These two protein chains interact to form a complex.

Sequence of protein 2:
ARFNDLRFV

Sequence of protein 1:
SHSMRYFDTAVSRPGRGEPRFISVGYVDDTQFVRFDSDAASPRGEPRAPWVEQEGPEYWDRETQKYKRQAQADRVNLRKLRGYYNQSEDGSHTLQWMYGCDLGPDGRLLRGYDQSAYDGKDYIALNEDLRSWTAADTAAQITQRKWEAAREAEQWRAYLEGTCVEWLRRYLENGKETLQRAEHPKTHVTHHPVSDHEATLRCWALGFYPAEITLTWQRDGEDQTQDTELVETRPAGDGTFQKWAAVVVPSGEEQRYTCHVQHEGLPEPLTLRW

Contacts between the two chains:
Residue D9 in protein 1 interacts with residue R7 in protein 2 (closest heavy-atom distance 2.9 Å).
Residue W147 in protein 1 is in contact with residue V9 in protein 2 (closest heavy-atom distance 4.4 Å).
Residue Q70 in protein 1 interacts with residue R7 in protein 2 (closest heavy-atom distance 3.0 Å).
Residue Q70 in protein 1 is in contact with residue L6 in protein 2 (closest heavy-atom distance 3.1 Å).
Residue A73 in protein 1 contacts residue L6 in protein 2 (closest heavy-atom distance 4.6 Å).
Residue K80 in protein 1 interacts with residue V9 in protein 2 (closest heavy-atom distance 3.8 Å).
Residue W147 in protein 1 is in contact with residue R7 in protein 2 (closest heavy-atom distance 4.6 Å).
Residue W97 in protein 1 interacts with residue V9 in protein 2 (closest heavy-atom distance 3.9 Å).
Residue Y159 in protein 1 contacts residue F3 in protein 2 (closest heavy-atom distance 3.6 Å).
Residue N77 in protein 1 contacts residue R7 in protein 2 (closest heavy-atom distance 3.0 Å).
Residue Y159 in protein 1 is in contact with residue R2 in protein 2 (closest heavy-atom distance 3.9 Å).
Residue K66 in protein 1 is in contact with residue R2 in protein 2 (closest heavy-atom distance 2.8 Å).
Residue Y99 in protein 1 contacts residue R7 in protein 2 (closest heavy-atom distance 3.5 Å).
Residue Y123 in protein 1 is in contact with residue V9 in protein 2 (closest heavy-atom distance 4.1 Å).
Residue W147 in protein 1 interacts with residue F8 in protein 2 (closest heavy-atom distance 2.8 Å).
Residue K146 in protein 1 interacts with residue F8 in protein 2 (closest heavy-atom distance 4.1 Å).
Residue I142 in protein 1 interacts with residue V9 in protein 2 (closest heavy-atom distance 4.9 Å).
Residue F22 in protein 1 interacts with residue R7 in protein 2 (closest heavy-atom distance 4.7 Å).
Residue Y99 in protein 1 contacts residue R2 in protein 2 (closest heavy-atom distance 3.3 Å).
Residue E63 in protein 1 is in contact with residue R2 in protein 2 (closest heavy-atom distance 3.1 Å).
Residue Q70 in protein 1 is in contact with residue D5 in protein 2 (closest heavy-atom distance 4.0 Å).
Residue Y84 in protein 1 contacts residue V9 in protein 2 (closest heavy-atom distance 2.7 Å).
Residue W97 in protein 1 interacts with residue R7 in protein 2 (closest heavy-atom distance 3.0 Å).
Residue T143 in protein 1 is in contact with residue F8 in protein 2 (closest heavy-atom distance 4.6 Å).
Residue F22 in protein 1 interacts with residue R2 in protein 2 (closest heavy-atom distance 4.6 Å).
Residue Y159 in protein 1 is in contact with residue N4 in protein 2 (closest heavy-atom distance 5.0 Å).
Residue K66 in protein 1 interacts with residue L6 in protein 2 (closest heavy-atom distance 4.5 Å).
Residue N77 in protein 1 interacts with residue F8 in protein 2 (closest heavy-atom distance 3.2 Å).
Residue W156 in protein 1 contacts residue R7 in protein 2 (closest heavy-atom distance 4.0 Å).
Residue Y59 in protein 1 is in contact with residue A1 in protein 2 (closest heavy-atom distance 4.1 Å).
Residue Q155 in protein 1 interacts with residue D5 in protein 2 (closest heavy-atom distance 2.8 Å).
Residue K146 in protein 1 is in contact with residue V9 in protein 2 (closest heavy-atom distance 3.1 Å).
Residue K66 in protein 1 contacts residue N4 in protein 2 (closest heavy-atom distance 4.0 Å).
Residue E152 in protein 1 interacts with residue L6 in protein 2 (closest heavy-atom distance 4.5 Å).
Residue D74 in protein 1 interacts with residue R7 in protein 2 (closest heavy-atom distance 3.9 Å).
Residue D9 in protein 1 contacts residue R2 in protein 2 (closest heavy-atom distance 2.6 Å).
Residue N77 in protein 1 is in contact with residue V9 in protein 2 (closest heavy-atom distance 2.9 Å).
Residue Y7 in protein 1 is in contact with residue R2 in protein 2 (closest heavy-atom distance 3.4 Å).
Residue K66 in protein 1 interacts with residue F3 in protein 2 (closest heavy-atom distance 3.6 Å).
Residue T143 in protein 1 is in contact with residue V9 in protein 2 (closest heavy-atom distance 2.7 Å).
Residue Y7 in protein 1 contacts residue A1 in protein 2 (closest heavy-atom distance 2.8 Å).
Residue R69 in protein 1 interacts with residue L6 in protein 2 (closest heavy-atom distance 3.5 Å).
Residue Q155 in protein 1 is in contact with residue F3 in protein 2 (closest heavy-atom distance 3.8 Å).
Residue F33 in protein 1 is in contact with residue A1 in protein 2 (closest heavy-atom distance 4.5 Å).
Residue W167 in protein 1 interacts with residue A1 in protein 2 (closest heavy-atom distance 3.5 Å).
Residue Y171 in protein 1 is in contact with residue A1 in protein 2 (closest heavy-atom distance 2.7 Å).
Residue A73 in protein 1 contacts residue R7 in protein 2 (closest heavy-atom distance 4.2 Å).
Residue K66 in protein 1 is in contact with residue A1 in protein 2 (closest heavy-atom distance 4.2 Å).
Residue Y67 in protein 1 interacts with residue R2 in protein 2 (closest heavy-atom distance 3.3 Å).
Residue L81 in protein 1 interacts with residue V9 in protein 2 (closest heavy-atom distance 3.7 Å).
Residue E63 in protein 1 is in contact with residue A1 in protein 2 (closest heavy-atom distance 3.8 Å).
Residue Y159 in protein 1 is in contact with residue A1 in protein 2 (closest heavy-atom distance 2.8 Å).
Residue V76 in protein 1 contacts residue F8 in protein 2 (closest heavy-atom distance 4.3 Å).
Residue M5 in protein 1 interacts with residue A1 in protein 2 (closest heavy-atom distance 4.0 Å).
Residue Q70 in protein 1 contacts residue R2 in protein 2 (closest heavy-atom distance 4.3 Å).
Residue A73 in protein 1 interacts with residue F8 in protein 2 (closest heavy-atom distance 3.7 Å).
Residue S24 in protein 1 interacts with residue R2 in protein 2 (closest heavy-atom distance 3.0 Å).
Residue D114 in protein 1 is in contact with residue R7 in protein 2 (closest heavy-atom distance 4.9 Å).
Residue W156 in protein 1 is in contact with residue F3 in protein 2 (closest heavy-atom distance 3.3 Å).
Residue Y99 in protein 1 interacts with residue F3 in protein 2 (closest heavy-atom distance 3.0 Å).